Sequence of chain B:
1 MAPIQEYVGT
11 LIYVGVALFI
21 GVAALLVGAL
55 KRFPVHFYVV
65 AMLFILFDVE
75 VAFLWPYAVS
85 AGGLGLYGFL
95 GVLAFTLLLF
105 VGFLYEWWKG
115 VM

Sequence of chain A:
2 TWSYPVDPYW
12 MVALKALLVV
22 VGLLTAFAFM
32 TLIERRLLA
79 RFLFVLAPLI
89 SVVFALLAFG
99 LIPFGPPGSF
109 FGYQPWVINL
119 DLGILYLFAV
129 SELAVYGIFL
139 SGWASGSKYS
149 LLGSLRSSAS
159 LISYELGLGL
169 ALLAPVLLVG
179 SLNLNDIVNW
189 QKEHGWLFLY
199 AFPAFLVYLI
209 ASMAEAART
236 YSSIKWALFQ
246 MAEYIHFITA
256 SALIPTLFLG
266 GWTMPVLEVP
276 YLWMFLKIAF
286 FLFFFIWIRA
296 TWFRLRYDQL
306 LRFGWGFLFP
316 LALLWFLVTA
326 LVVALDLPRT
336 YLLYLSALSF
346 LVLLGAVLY

The following describes two proteins that form a bound complex.

Residue-level contacts at the interface:
Residue G98 in chain A interacts with residue Y13 in chain B (closest heavy-atom distance 3.4 Å).
Residue I116 in chain A contacts residue G9 in chain B (closest heavy-atom distance 3.5 Å).
Residue A329 in chain A contacts residue G89 in chain B (closest heavy-atom distance 3.6 Å).
Residue L118 in chain A contacts residue Y7 in chain B (closest heavy-atom distance 3.6 Å).
Residue T2 in chain A interacts with residue A2 in chain B (closest heavy-atom distance 3.2 Å).
Residue L175 in chain A contacts residue A85 in chain B (closest heavy-atom distance 3.7 Å).
Residue V7 in chain A interacts with residue P3 in chain B (closest heavy-atom distance 3.6 Å).
Residue L322 in chain A contacts residue F93 in chain B (closest heavy-atom distance 3.5 Å).
Residue T2 in chain A interacts with residue E6 in chain B (closest heavy-atom distance 3.5 Å).
Residue L153 in chain A is in contact with residue F61 in chain B (closest heavy-atom distance 3.1 Å).
Residue L118 in chain A is in contact with residue E6 in chain B (closest heavy-atom distance 3.0 Å).
Residue L87 in chain A interacts with residue G21 in chain B (closest heavy-atom distance 3.5 Å).
Residue L164 in chain A contacts residue D72 in chain B (closest heavy-atom distance 3.7 Å).
Residue F126 in chain A contacts residue W79 in chain B (closest heavy-atom distance 3.4 Å).
Residue V328 in chain A contacts residue G86 in chain B (closest heavy-atom distance 3.4 Å).
Residue L322 in chain A is in contact with residue L97 in chain B (closest heavy-atom distance 3.6 Å).
Residue L171 in chain A contacts residue L78 in chain B (closest heavy-atom distance 3.5 Å).
Residue Y302 in chain A interacts with residue H60 in chain B (closest heavy-atom distance 3.0 Å).
Residue L326 in chain A interacts with residue F93 in chain B (closest heavy-atom distance 3.5 Å).
Residue L171 in chain A is in contact with residue W79 in chain B (closest heavy-atom distance 3.4 Å).
Residue L120 in chain A is in contact with residue Y7 in chain B (closest heavy-atom distance 3.7 Å).
Residue A96 in chain A interacts with residue Y13 in chain B (closest heavy-atom distance 3.3 Å).
Residue R154 in chain A is in contact with residue F61 in chain B (closest heavy-atom distance 3.3 Å).
Residue N117 in chain A interacts with residue E6 in chain B (closest heavy-atom distance 3.0 Å).
Residue L118 in chain A interacts with residue T10 in chain B (closest heavy-atom distance 3.5 Å).
Residue A329 in chain A interacts with residue F93 in chain B (closest heavy-atom distance 3.7 Å).
Residue W310 in chain A interacts with residue F68 in chain B (closest heavy-atom distance 3.5 Å).
Residue V7 in chain A interacts with residue Q5 in chain B (closest heavy-atom distance 3.7 Å).
Residue A17 in chain A is in contact with residue Y13 in chain B (closest heavy-atom distance 3.5 Å).
Residue D119 in chain A contacts residue A2 in chain B (closest heavy-atom distance 3.2 Å).
Residue D119 in chain A is in contact with residue Y7 in chain B (closest heavy-atom distance 2.6 Å).
Residue S161 in chain A is in contact with residue F68 in chain B (closest heavy-atom distance 3.0 Å).
Residue L95 in chain A is in contact with residue V14 in chain B (closest heavy-atom distance 3.5 Å).
Residue T2 in chain A interacts with residue M1 in chain B (closest heavy-atom distance 3.7 Å).
Residue W310 in chain A contacts residue F71 in chain B (closest heavy-atom distance 3.5 Å).
Residue F97 in chain A interacts with residue Y13 in chain B (closest heavy-atom distance 3.4 Å).
Residue Y302 in chain A interacts with residue F61 in chain B (closest heavy-atom distance 3.5 Å).
Residue A14 in chain A contacts residue I12 in chain B (closest heavy-atom distance 3.7 Å).
Residue W310 in chain A interacts with residue L67 in chain B (closest heavy-atom distance 3.4 Å).
Residue A157 in chain A is in contact with residue F68 in chain B (closest heavy-atom distance 3.1 Å).
Residue E130 in chain A interacts with residue D72 in chain B (closest heavy-atom distance 2.9 Å).
Residue Y124 in chain A contacts residue T10 in chain B (closest heavy-atom distance 3.5 Å).
Residue L164 in chain A contacts residue F71 in chain B (closest heavy-atom distance 3.6 Å).
Residue L175 in chain A contacts residue A82 in chain B (closest heavy-atom distance 3.4 Å).
Residue L168 in chain A contacts residue V75 in chain B (closest heavy-atom distance 3.6 Å).
Residue L95 in chain A contacts residue A17 in chain B (closest heavy-atom distance 3.7 Å).
Residue L123 in chain A interacts with residue W79 in chain B (closest heavy-atom distance 3.4 Å).
Residue V83 in chain A contacts residue L25 in chain B (closest heavy-atom distance 3.5 Å).
Residue I122 in chain A contacts residue W79 in chain B (closest heavy-atom distance 3.4 Å).
Residue I160 in chain A contacts residue F68 in chain B (closest heavy-atom distance 3.4 Å).
Residue L95 in chain A is in contact with residue Y13 in chain B (closest heavy-atom distance 3.5 Å).
Residue I239 in chain A is in contact with residue G28 in chain B (closest heavy-atom distance 3.4 Å).
Residue L87 in chain A contacts residue V22 in chain B (closest heavy-atom distance 3.4 Å).
Residue Y10 in chain A interacts with residue Q5 in chain B (closest heavy-atom distance 3.2 Å).
Residue V91 in chain A is in contact with residue L18 in chain B (closest heavy-atom distance 3.5 Å).
Residue L94 in chain A is in contact with residue Y13 in chain B (closest heavy-atom distance 2.7 Å).
Residue I116 in chain A is in contact with residue T10 in chain B (closest heavy-atom distance 3.2 Å).
Residue Y10 in chain A contacts residue V8 in chain B (closest heavy-atom distance 3.7 Å).
Residue T2 in chain A interacts with residue P3 in chain B (closest heavy-atom distance 3.0 Å).
Residue L330 in chain A interacts with residue L90 in chain B (closest heavy-atom distance 3.7 Å).